These two protein chains interact to form a complex.

Sequence of chain B:
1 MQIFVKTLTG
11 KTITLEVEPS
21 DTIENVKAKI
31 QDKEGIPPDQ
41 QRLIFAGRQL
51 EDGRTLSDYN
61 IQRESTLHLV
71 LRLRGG

Contacts between the two chains:
Residue L110 in chain A contacts residue L8 in chain B (closest heavy-atom distance 3.7 Å).
Residue W112 in chain A contacts residue V70 in chain B (closest heavy-atom distance 4.4 Å).
Residue W112 in chain A interacts with residue L71 in chain B (closest heavy-atom distance 3.8 Å).
Residue Y111 in chain A interacts with residue T9 in chain B (closest heavy-atom distance 3.5 Å).
Residue D102 in chain A contacts residue Q49 in chain B (closest heavy-atom distance 3.5 Å).
Residue G105 in chain A interacts with residue L73 in chain B (closest heavy-atom distance 4.2 Å).
Residue N60 in chain A contacts residue G76 in chain B (closest heavy-atom distance 2.9 Å).
Residue W106 in chain A interacts with residue D39 in chain B (closest heavy-atom distance 4.6 Å).
Residue Y108 in chain A is in contact with residue R72 in chain B (closest heavy-atom distance 3.9 Å).
Residue N60 in chain A interacts with residue G75 in chain B (closest heavy-atom distance 4.0 Å).
Residue W106 in chain A contacts residue R74 in chain B (closest heavy-atom distance 3.3 Å).
Residue Y108 in chain A contacts residue V70 in chain B (closest heavy-atom distance 4.0 Å).
Residue F49 in chain A is in contact with residue G76 in chain B (closest heavy-atom distance 4.3 Å).
Residue E46 in chain A interacts with residue P37 in chain B (closest heavy-atom distance 3.9 Å).
Residue W106 in chain A contacts residue G75 in chain B (closest heavy-atom distance 3.8 Å).
Residue W112 in chain A interacts with residue I36 in chain B (closest heavy-atom distance 4.8 Å).
Residue F49 in chain A contacts residue R74 in chain B (closest heavy-atom distance 3.2 Å).
Residue F49 in chain A interacts with residue G75 in chain B (closest heavy-atom distance 3.8 Å).
Residue R47 in chain A contacts residue Q40 in chain B (closest heavy-atom distance 2.9 Å).
Residue R47 in chain A contacts residue L73 in chain B (closest heavy-atom distance 4.1 Å).
Residue Y109 in chain A is in contact with residue L73 in chain B (closest heavy-atom distance 3.9 Å).
Residue Y108 in chain A is in contact with residue L71 in chain B (closest heavy-atom distance 3.3 Å).
Residue W112 in chain A interacts with residue T9 in chain B (closest heavy-atom distance 4.7 Å).
Residue Y111 in chain A is in contact with residue L8 in chain B (closest heavy-atom distance 3.6 Å).
Residue Y108 in chain A interacts with residue R42 in chain B (closest heavy-atom distance 3.7 Å).
Residue W112 in chain A is in contact with residue T7 in chain B (closest heavy-atom distance 3.7 Å).
Residue E46 in chain A contacts residue Q40 in chain B (closest heavy-atom distance 4.1 Å).
Residue L110 in chain A interacts with residue V70 in chain B (closest heavy-atom distance 3.8 Å).
Residue E48 in chain A is in contact with residue L73 in chain B (closest heavy-atom distance 4.6 Å).
Residue G105 in chain A is in contact with residue R74 in chain B (closest heavy-atom distance 2.6 Å).
Residue W112 in chain A is in contact with residue L69 in chain B (closest heavy-atom distance 4.3 Å).
Residue R47 in chain A interacts with residue L71 in chain B (closest heavy-atom distance 3.9 Å).
Residue F49 in chain A is in contact with residue L73 in chain B (closest heavy-atom distance 4.2 Å).
Residue G105 in chain A contacts residue G76 in chain B (closest heavy-atom distance 3.7 Å).
Residue Y39 in chain A interacts with residue L73 in chain B (closest heavy-atom distance 3.5 Å).
Residue V104 in chain A interacts with residue R74 in chain B (closest heavy-atom distance 4.4 Å).
Residue Y109 in chain A interacts with residue L71 in chain B (closest heavy-atom distance 2.6 Å).
Residue I107 in chain A contacts residue L71 in chain B (closest heavy-atom distance 3.4 Å).
Residue Y109 in chain A is in contact with residue V70 in chain B (closest heavy-atom distance 3.3 Å).
Residue I107 in chain A interacts with residue G75 in chain B (closest heavy-atom distance 3.7 Å).
Residue R47 in chain A is in contact with residue I36 in chain B (closest heavy-atom distance 3.8 Å).
Residue Y109 in chain A interacts with residue R72 in chain B (closest heavy-atom distance 4.9 Å).
Residue Q5 in chain A interacts with residue T9 in chain B (closest heavy-atom distance 4.3 Å).
Residue R47 in chain A is in contact with residue P37 in chain B (closest heavy-atom distance 4.1 Å).
Residue I107 in chain A contacts residue R72 in chain B (closest heavy-atom distance 3.3 Å).
Residue G105 in chain A interacts with residue G75 in chain B (closest heavy-atom distance 2.8 Å).
Residue L110 in chain A contacts residue H68 in chain B (closest heavy-atom distance 4.2 Å).
Residue Y39 in chain A is in contact with residue L71 in chain B (closest heavy-atom distance 3.4 Å).
Residue W106 in chain A contacts residue L73 in chain B (closest heavy-atom distance 3.3 Å).
Residue Y108 in chain A interacts with residue Q49 in chain B (closest heavy-atom distance 3.7 Å).
Residue R47 in chain A contacts residue E34 in chain B (closest heavy-atom distance 4.4 Å).
Residue W106 in chain A is in contact with residue R72 in chain B (closest heavy-atom distance 3.2 Å).
Residue I107 in chain A contacts residue L73 in chain B (closest heavy-atom distance 2.8 Å).
Residue V103 in chain A interacts with residue R72 in chain B (closest heavy-atom distance 4.6 Å).
Residue R47 in chain A contacts residue G35 in chain B (closest heavy-atom distance 4.2 Å).

Sequence of chain A:
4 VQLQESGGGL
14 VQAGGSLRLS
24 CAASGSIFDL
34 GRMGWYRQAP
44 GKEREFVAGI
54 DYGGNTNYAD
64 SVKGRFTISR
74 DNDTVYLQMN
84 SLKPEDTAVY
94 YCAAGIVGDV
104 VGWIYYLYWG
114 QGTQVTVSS